The following describes two proteins that form a bound complex.

Residue-level contacts at the interface:
Residue Y250 in the first protein interacts with residue I8 in the second protein (closest heavy-atom distance 4.3 Å).
Residue P253 in the first protein interacts with residue Q5 in the second protein (closest heavy-atom distance 3.5 Å).
Residue K254 in the first protein interacts with residue Q5 in the second protein (closest heavy-atom distance 3.5 Å).
Residue S46 in the first protein is in contact with residue I8 in the second protein (closest heavy-atom distance 3.3 Å).
Residue V45 in the first protein contacts residue Q5 in the second protein (closest heavy-atom distance 3.1 Å).
Residue A252 in the first protein contacts residue Q5 in the second protein (closest heavy-atom distance 2.9 Å).
Residue E256 in the first protein interacts with residue N3 in the second protein (closest heavy-atom distance 3.8 Å).
Residue P129 in the first protein contacts residue F12 in the second protein (closest heavy-atom distance 3.1 Å).
Residue P129 in the first protein contacts residue F11 in the second protein (closest heavy-atom distance 4.2 Å).
Residue K254 in the first protein interacts with residue V6 in the second protein (closest heavy-atom distance 4.5 Å).
Residue T206 in the first protein is in contact with residue A2 in the second protein (closest heavy-atom distance 3.0 Å).
Residue P253 in the first protein interacts with residue V6 in the second protein (closest heavy-atom distance 3.4 Å).
Residue I128 in the first protein is in contact with residue F12 in the second protein (closest heavy-atom distance 3.8 Å).
Residue E256 in the first protein interacts with residue R4 in the second protein (closest heavy-atom distance 4.9 Å).
Residue L47 in the first protein contacts residue F12 in the second protein (closest heavy-atom distance 4.1 Å).
Residue A252 in the first protein interacts with residue I8 in the second protein (closest heavy-atom distance 3.7 Å).
Residue I255 in the first protein contacts residue V6 in the second protein (closest heavy-atom distance 3.5 Å).
Residue D257 in the first protein interacts with residue N3 in the second protein (closest heavy-atom distance 3.9 Å).
Residue L251 in the first protein is in contact with residue Q5 in the second protein (closest heavy-atom distance 4.9 Å).
Residue D257 in the first protein is in contact with residue R4 in the second protein (closest heavy-atom distance 3.4 Å).
Residue K254 in the first protein is in contact with residue R4 in the second protein (closest heavy-atom distance 3.2 Å).
Residue A208 in the first protein is in contact with residue Q5 in the second protein (closest heavy-atom distance 3.8 Å).
Residue G127 in the first protein is in contact with residue Q13 in the second protein (closest heavy-atom distance 3.9 Å).
Residue E256 in the first protein is in contact with residue A2 in the second protein (closest heavy-atom distance 3.4 Å).
Residue I255 in the first protein interacts with residue N3 in the second protein (closest heavy-atom distance 3.2 Å).
Residue P234 in the first protein contacts residue F12 in the second protein (closest heavy-atom distance 3.6 Å).
Residue M40 in the first protein interacts with residue I8 in the second protein (closest heavy-atom distance 3.1 Å).
Residue I255 in the first protein interacts with residue F11 in the second protein (closest heavy-atom distance 4.1 Å).
Residue L251 in the first protein interacts with residue I8 in the second protein (closest heavy-atom distance 4.8 Å).
Residue V45 in the first protein contacts residue V6 in the second protein (closest heavy-atom distance 4.0 Å).
Residue Y250 in the first protein is in contact with residue F12 in the second protein (closest heavy-atom distance 4.5 Å).
Residue I255 in the first protein interacts with residue Q5 in the second protein (closest heavy-atom distance 4.9 Å).
Residue V233 in the first protein interacts with residue F11 in the second protein (closest heavy-atom distance 3.6 Å).
Residue P234 in the first protein contacts residue I8 in the second protein (closest heavy-atom distance 4.4 Å).
Residue D232 in the first protein interacts with residue F11 in the second protein (closest heavy-atom distance 3.4 Å).
Residue V45 in the first protein interacts with residue I8 in the second protein (closest heavy-atom distance 3.4 Å).
Residue H44 in the first protein interacts with residue T9 in the second protein (closest heavy-atom distance 4.6 Å).
Residue V45 in the first protein is in contact with residue S7 in the second protein (closest heavy-atom distance 4.3 Å).
Residue L126 in the first protein interacts with residue Q13 in the second protein (closest heavy-atom distance 3.2 Å).
Residue L126 in the first protein is in contact with residue F12 in the second protein (closest heavy-atom distance 3.1 Å).
Residue P253 in the first protein interacts with residue F11 in the second protein (closest heavy-atom distance 3.7 Å).
Residue I255 in the first protein is in contact with residue R4 in the second protein (closest heavy-atom distance 2.7 Å).
Residue H44 in the first protein contacts residue V6 in the second protein (closest heavy-atom distance 4.9 Å).
Residue Q125 in the first protein interacts with residue Q13 in the second protein (closest heavy-atom distance 3.8 Å).
Residue K254 in the first protein interacts with residue A2 in the second protein (closest heavy-atom distance 3.6 Å).
Residue E124 in the first protein contacts residue T9 in the second protein (closest heavy-atom distance 4.5 Å).
Residue G127 in the first protein is in contact with residue F12 in the second protein (closest heavy-atom distance 3.4 Å).
Residue L47 in the first protein contacts residue I8 in the second protein (closest heavy-atom distance 4.6 Å).
Residue K254 in the first protein is in contact with residue N3 in the second protein (closest heavy-atom distance 4.3 Å).
Residue L126 in the first protein contacts residue I8 in the second protein (closest heavy-atom distance 4.5 Å).
Residue A252 in the first protein interacts with residue F11 in the second protein (closest heavy-atom distance 4.2 Å).
Residue M40 in the first protein is in contact with residue T9 in the second protein (closest heavy-atom distance 3.3 Å).
Residue P234 in the first protein interacts with residue F11 in the second protein (closest heavy-atom distance 3.3 Å).
Residue P253 in the first protein interacts with residue R4 in the second protein (closest heavy-atom distance 4.5 Å).
Residue A252 in the first protein contacts residue S7 in the second protein (closest heavy-atom distance 3.9 Å).
Residue L126 in the first protein interacts with residue T9 in the second protein (closest heavy-atom distance 4.8 Å).
Residue A252 in the first protein is in contact with residue V6 in the second protein (closest heavy-atom distance 3.2 Å).
Residue H44 in the first protein interacts with residue S7 in the second protein (closest heavy-atom distance 3.0 Å).
Residue I255 in the first protein contacts residue A2 in the second protein (closest heavy-atom distance 3.5 Å).
Residue H44 in the first protein contacts residue I8 in the second protein (closest heavy-atom distance 2.7 Å).

Sequence of the second protein:
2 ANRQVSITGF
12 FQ

Sequence of the first protein:
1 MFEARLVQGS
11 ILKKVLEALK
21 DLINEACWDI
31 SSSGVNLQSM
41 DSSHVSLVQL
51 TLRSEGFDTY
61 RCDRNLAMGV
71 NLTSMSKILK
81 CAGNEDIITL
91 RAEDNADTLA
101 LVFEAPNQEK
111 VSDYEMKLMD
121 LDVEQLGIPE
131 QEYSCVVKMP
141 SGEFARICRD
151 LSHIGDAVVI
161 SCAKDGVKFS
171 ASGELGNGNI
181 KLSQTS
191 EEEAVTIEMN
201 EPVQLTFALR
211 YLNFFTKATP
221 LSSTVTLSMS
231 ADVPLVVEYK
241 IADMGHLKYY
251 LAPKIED